Contacts between the two chains:
Residue L201 in the second protein is in contact with residue L201 in the first protein (closest heavy-atom distance 3.6 Å).
Residue I237 in the second protein contacts residue L218 in the first protein (closest heavy-atom distance 4.6 Å).
Residue I211 in the second protein is in contact with residue I211 in the first protein (closest heavy-atom distance 4.5 Å).
Residue I197 in the second protein is in contact with residue E198 in the first protein (closest heavy-atom distance 3.6 Å).
Residue K207 in the second protein is in contact with residue L212 in the first protein (closest heavy-atom distance 3.6 Å).
Residue R200 in the second protein contacts residue L201 in the first protein (closest heavy-atom distance 3.2 Å).
Residue K207 in the second protein is in contact with residue E205 in the first protein (closest heavy-atom distance 4.5 Å).
Residue I204 in the second protein is in contact with residue L208 in the first protein (closest heavy-atom distance 3.6 Å).
Residue I204 in the second protein contacts residue E205 in the first protein (closest heavy-atom distance 2.9 Å).
Residue K207 in the second protein is in contact with residue L208 in the first protein (closest heavy-atom distance 4.1 Å).
Residue I211 in the second protein interacts with residue L212 in the first protein (closest heavy-atom distance 4.7 Å).
Residue I197 in the second protein is in contact with residue L201 in the first protein (closest heavy-atom distance 5.0 Å).
Residue L214 in the second protein interacts with residue L212 in the first protein (closest heavy-atom distance 4.6 Å).
Residue R200 in the second protein interacts with residue E202 in the first protein (closest heavy-atom distance 3.1 Å).
Residue L214 in the second protein interacts with residue L215 in the first protein (closest heavy-atom distance 3.3 Å).
Residue S203 in the second protein is in contact with residue E205 in the first protein (closest heavy-atom distance 5.0 Å).
Residue I204 in the second protein interacts with residue I204 in the first protein (closest heavy-atom distance 4.6 Å).
Residue I211 in the second protein is in contact with residue L215 in the first protein (closest heavy-atom distance 4.2 Å).
Residue L214 in the second protein contacts residue R216 in the first protein (closest heavy-atom distance 4.2 Å).

Sequence of the first protein:
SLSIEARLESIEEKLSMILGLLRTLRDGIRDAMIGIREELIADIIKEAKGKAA

These two protein chains interact to form a complex.

Sequence of the second protein:
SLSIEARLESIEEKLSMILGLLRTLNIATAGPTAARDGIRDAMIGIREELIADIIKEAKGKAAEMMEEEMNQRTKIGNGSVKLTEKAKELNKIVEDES